Residue-level contacts at the interface:
Residue L135 in chain B contacts residue P112 in chain A (closest heavy-atom distance 4.4 Å).

Sequence of chain A:
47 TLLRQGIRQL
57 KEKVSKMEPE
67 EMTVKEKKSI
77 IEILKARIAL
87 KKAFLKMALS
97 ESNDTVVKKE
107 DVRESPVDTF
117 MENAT

Sequence of chain B:
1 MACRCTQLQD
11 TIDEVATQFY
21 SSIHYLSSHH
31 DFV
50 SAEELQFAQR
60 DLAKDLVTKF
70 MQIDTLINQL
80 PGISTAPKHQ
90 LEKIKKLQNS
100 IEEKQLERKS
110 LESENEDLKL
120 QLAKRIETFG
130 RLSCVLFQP

This data describes a binding interaction between two proteins.